These two protein chains interact to form a complex.

Sequence of protein 1:
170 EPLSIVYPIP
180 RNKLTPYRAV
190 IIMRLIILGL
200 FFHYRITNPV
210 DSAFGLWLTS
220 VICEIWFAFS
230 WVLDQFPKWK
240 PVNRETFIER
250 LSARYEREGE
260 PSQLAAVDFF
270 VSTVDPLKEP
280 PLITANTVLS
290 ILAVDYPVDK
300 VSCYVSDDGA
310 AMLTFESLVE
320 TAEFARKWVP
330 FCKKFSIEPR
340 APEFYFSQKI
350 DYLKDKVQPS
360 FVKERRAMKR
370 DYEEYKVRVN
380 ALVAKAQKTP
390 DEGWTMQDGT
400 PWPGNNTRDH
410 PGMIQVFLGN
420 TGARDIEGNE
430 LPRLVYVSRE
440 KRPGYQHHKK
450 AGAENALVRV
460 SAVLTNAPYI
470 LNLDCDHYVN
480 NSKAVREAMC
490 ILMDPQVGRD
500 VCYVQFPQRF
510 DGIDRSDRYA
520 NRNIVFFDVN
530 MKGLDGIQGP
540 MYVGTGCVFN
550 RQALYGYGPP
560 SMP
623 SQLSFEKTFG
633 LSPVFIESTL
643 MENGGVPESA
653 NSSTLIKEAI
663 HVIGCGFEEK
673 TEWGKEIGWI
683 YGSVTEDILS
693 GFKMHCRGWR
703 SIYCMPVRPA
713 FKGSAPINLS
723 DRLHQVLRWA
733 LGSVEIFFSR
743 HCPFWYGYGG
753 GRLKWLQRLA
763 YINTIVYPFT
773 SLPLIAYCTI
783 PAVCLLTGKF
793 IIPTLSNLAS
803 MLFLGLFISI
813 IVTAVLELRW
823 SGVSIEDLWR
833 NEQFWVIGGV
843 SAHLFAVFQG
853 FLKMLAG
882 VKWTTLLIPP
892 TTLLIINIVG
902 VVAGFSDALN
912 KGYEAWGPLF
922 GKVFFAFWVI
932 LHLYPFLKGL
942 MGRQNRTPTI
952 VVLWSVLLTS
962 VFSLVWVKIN

Contacts between the two chains:
Residue V952 in protein 2 contacts residue E828 in protein 1 (closest heavy-atom distance 4.4 Å).
Residue Q945 in protein 2 is in contact with residue R514 in protein 1 (closest heavy-atom distance 5.0 Å).
Residue E372 in protein 2 contacts residue L352 in protein 1 (closest heavy-atom distance 3.0 Å).
Residue T950 in protein 2 contacts residue I827 in protein 1 (closest heavy-atom distance 3.5 Å).
Residue T950 in protein 2 interacts with residue E828 in protein 1 (closest heavy-atom distance 4.8 Å).
Residue K375 in protein 2 interacts with residue L352 in protein 1 (closest heavy-atom distance 4.0 Å).
Residue N379 in protein 2 contacts residue K353 in protein 1 (closest heavy-atom distance 3.6 Å).
Residue W955 in protein 2 is in contact with residue F925 in protein 1 (closest heavy-atom distance 3.5 Å).
Residue V962 in protein 2 contacts residue F925 in protein 1 (closest heavy-atom distance 4.4 Å).
Residue E372 in protein 2 contacts residue Y351 in protein 1 (closest heavy-atom distance 3.8 Å).
Residue L959 in protein 2 contacts residue F809 in protein 1 (closest heavy-atom distance 3.7 Å).
Residue S956 in protein 2 is in contact with residue I813 in protein 1 (closest heavy-atom distance 4.9 Å).
Residue K375 in protein 2 contacts residue D350 in protein 1 (closest heavy-atom distance 3.7 Å).
Residue V376 in protein 2 contacts residue K355 in protein 1 (closest heavy-atom distance 4.0 Å).
Residue W955 in protein 2 interacts with residue W929 in protein 1 (closest heavy-atom distance 3.4 Å).
Residue V966 in protein 2 contacts residue S802 in protein 1 (closest heavy-atom distance 4.0 Å).
Residue W955 in protein 2 contacts residue H933 in protein 1 (closest heavy-atom distance 4.9 Å).
Residue W955 in protein 2 is in contact with residue W831 in protein 1 (closest heavy-atom distance 3.6 Å).
Residue R369 in protein 2 contacts residue R365 in protein 1 (closest heavy-atom distance 3.6 Å).
Residue V376 in protein 2 contacts residue V356 in protein 1 (closest heavy-atom distance 4.2 Å).
Residue E373 in protein 2 interacts with residue V361 in protein 1 (closest heavy-atom distance 4.5 Å).
Residue V952 in protein 2 is in contact with residue W831 in protein 1 (closest heavy-atom distance 3.5 Å).
Residue V952 in protein 2 is in contact with residue I827 in protein 1 (closest heavy-atom distance 3.7 Å).
Residue R944 in protein 2 contacts residue S826 in protein 1 (closest heavy-atom distance 4.5 Å).
Residue I951 in protein 2 is in contact with residue W831 in protein 1 (closest heavy-atom distance 3.9 Å).
Residue W955 in protein 2 interacts with residue F928 in protein 1 (closest heavy-atom distance 5.0 Å).
Residue K969 in protein 2 is in contact with residue W917 in protein 1 (closest heavy-atom distance 3.3 Å).
Residue A383 in protein 2 interacts with residue V356 in protein 1 (closest heavy-atom distance 3.8 Å).
Residue F963 in protein 2 contacts residue L806 in protein 1 (closest heavy-atom distance 3.6 Å).
Residue I970 in protein 2 is in contact with residue S802 in protein 1 (closest heavy-atom distance 3.3 Å).
Residue V376 in protein 2 is in contact with residue L352 in protein 1 (closest heavy-atom distance 3.8 Å).
Residue N379 in protein 2 interacts with residue L352 in protein 1 (closest heavy-atom distance 4.2 Å).
Residue N379 in protein 2 contacts residue K355 in protein 1 (closest heavy-atom distance 3.8 Å).
Residue R944 in protein 2 is in contact with residue E828 in protein 1 (closest heavy-atom distance 4.2 Å).
Residue A380 in protein 2 is in contact with residue V356 in protein 1 (closest heavy-atom distance 3.6 Å).
Residue N379 in protein 2 interacts with residue V356 in protein 1 (closest heavy-atom distance 4.0 Å).
Residue V376 in protein 2 interacts with residue P358 in protein 1 (closest heavy-atom distance 4.2 Å).
Residue E372 in protein 2 interacts with residue V361 in protein 1 (closest heavy-atom distance 4.1 Å).
Residue N379 in protein 2 is in contact with residue D354 in protein 1 (closest heavy-atom distance 4.8 Å).
Residue L958 in protein 2 is in contact with residue F925 in protein 1 (closest heavy-atom distance 5.0 Å).
Residue V966 in protein 2 contacts residue L806 in protein 1 (closest heavy-atom distance 3.7 Å).
Residue L965 in protein 2 interacts with residue W917 in protein 1 (closest heavy-atom distance 4.5 Å).
Residue R369 in protein 2 is in contact with residue R369 in protein 1 (closest heavy-atom distance 4.3 Å).
Residue V376 in protein 2 interacts with residue V361 in protein 1 (closest heavy-atom distance 4.0 Å).
Residue L959 in protein 2 contacts residue F925 in protein 1 (closest heavy-atom distance 3.9 Å).
Residue V376 in protein 2 contacts residue F360 in protein 1 (closest heavy-atom distance 5.0 Å).
Residue R947 in protein 2 interacts with residue R947 in protein 1 (closest heavy-atom distance 4.0 Å).
Residue I970 in protein 2 interacts with residue S798 in protein 1 (closest heavy-atom distance 3.4 Å).
Residue I951 in protein 2 contacts residue L932 in protein 1 (closest heavy-atom distance 4.9 Å).
Residue W955 in protein 2 interacts with residue L932 in protein 1 (closest heavy-atom distance 3.3 Å).
Residue V952 in protein 2 contacts residue I813 in protein 1 (closest heavy-atom distance 4.6 Å).
Residue V376 in protein 2 is in contact with residue Q357 in protein 1 (closest heavy-atom distance 3.1 Å).
Residue A380 in protein 2 interacts with residue K355 in protein 1 (closest heavy-atom distance 4.7 Å).

Sequence of protein 2:
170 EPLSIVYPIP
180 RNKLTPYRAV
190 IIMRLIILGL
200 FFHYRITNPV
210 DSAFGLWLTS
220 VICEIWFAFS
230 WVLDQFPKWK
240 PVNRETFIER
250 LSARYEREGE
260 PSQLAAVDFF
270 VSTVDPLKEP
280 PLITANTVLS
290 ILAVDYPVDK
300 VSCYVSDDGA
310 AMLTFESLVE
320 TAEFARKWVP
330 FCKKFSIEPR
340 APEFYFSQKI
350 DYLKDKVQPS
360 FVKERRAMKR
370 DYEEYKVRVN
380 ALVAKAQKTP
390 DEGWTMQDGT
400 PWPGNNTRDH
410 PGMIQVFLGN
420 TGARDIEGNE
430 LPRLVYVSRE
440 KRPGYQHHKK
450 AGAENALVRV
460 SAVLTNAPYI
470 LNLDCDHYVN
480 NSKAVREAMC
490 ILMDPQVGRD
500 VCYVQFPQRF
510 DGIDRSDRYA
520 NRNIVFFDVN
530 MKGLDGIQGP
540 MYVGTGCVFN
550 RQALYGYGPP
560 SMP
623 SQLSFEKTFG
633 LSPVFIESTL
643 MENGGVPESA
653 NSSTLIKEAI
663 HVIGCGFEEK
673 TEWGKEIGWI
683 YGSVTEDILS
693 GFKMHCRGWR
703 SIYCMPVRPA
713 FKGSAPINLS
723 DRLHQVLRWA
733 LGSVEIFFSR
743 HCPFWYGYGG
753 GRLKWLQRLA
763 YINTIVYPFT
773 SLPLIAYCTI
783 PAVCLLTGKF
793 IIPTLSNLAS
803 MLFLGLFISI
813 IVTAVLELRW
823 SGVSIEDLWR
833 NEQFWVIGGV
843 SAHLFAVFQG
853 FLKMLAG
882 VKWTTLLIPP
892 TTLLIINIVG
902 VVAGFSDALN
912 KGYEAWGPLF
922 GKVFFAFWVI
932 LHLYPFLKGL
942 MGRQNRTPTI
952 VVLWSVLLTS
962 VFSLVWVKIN